Sequence of the second protein:
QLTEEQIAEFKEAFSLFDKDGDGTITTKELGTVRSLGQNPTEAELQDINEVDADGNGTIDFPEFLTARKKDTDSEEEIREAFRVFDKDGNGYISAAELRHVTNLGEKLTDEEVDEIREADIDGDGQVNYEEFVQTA

Residue-level contacts at the interface:
Residue L39 in the second protein interacts with residue M19 in the first protein (closest heavy-atom distance 3.2 Å).
Residue T79 in the second protein interacts with residue S17 in the first protein (closest heavy-atom distance 4.7 Å).
Residue L18 in the second protein interacts with residue V12 in the first protein (closest heavy-atom distance 4.3 Å).
Residue F141 in the second protein interacts with residue F5 in the first protein (closest heavy-atom distance 4.1 Å).
Residue F141 in the second protein is in contact with residue A9 in the first protein (closest heavy-atom distance 4.0 Å).
Residue A88 in the second protein is in contact with residue V12 in the first protein (closest heavy-atom distance 4.2 Å).
Residue E7 in the second protein is in contact with residue K6 in the first protein (closest heavy-atom distance 3.3 Å).
Residue E84 in the second protein contacts residue S17 in the first protein (closest heavy-atom distance 3.5 Å).
Residue E11 in the second protein contacts residue K6 in the first protein (closest heavy-atom distance 4.1 Å).
Residue E11 in the second protein contacts residue I14 in the first protein (closest heavy-atom distance 4.1 Å).
Residue V91 in the second protein is in contact with residue V12 in the first protein (closest heavy-atom distance 3.9 Å).
Residue K75 in the second protein contacts residue L18 in the first protein (closest heavy-atom distance 3.3 Å).
Residue A88 in the second protein interacts with residue A9 in the first protein (closest heavy-atom distance 4.4 Å).
Residue E11 in the second protein interacts with residue N10 in the first protein (closest heavy-atom distance 3.0 Å).
Residue A10 in the second protein interacts with residue E7 in the first protein (closest heavy-atom distance 3.9 Å).
Residue Q41 in the second protein interacts with residue L18 in the first protein (closest heavy-atom distance 4.8 Å).
Residue A15 in the second protein interacts with residue A11 in the first protein (closest heavy-atom distance 3.6 Å).
Residue F68 in the second protein interacts with residue I14 in the first protein (closest heavy-atom distance 4.5 Å).
Residue V35 in the second protein interacts with residue S15 in the first protein (closest heavy-atom distance 4.5 Å).
Residue E14 in the second protein contacts residue K3 in the first protein (closest heavy-atom distance 3.7 Å).
Residue F92 in the second protein is in contact with residue V12 in the first protein (closest heavy-atom distance 3.6 Å).
Residue E127 in the second protein is in contact with residue F5 in the first protein (closest heavy-atom distance 3.0 Å).
Residue E114 in the second protein is in contact with residue V8 in the first protein (closest heavy-atom distance 4.7 Å).
Residue L18 in the second protein is in contact with residue S15 in the first protein (closest heavy-atom distance 4.2 Å).
Residue K75 in the second protein interacts with residue S17 in the first protein (closest heavy-atom distance 3.8 Å).
Residue E14 in the second protein interacts with residue E7 in the first protein (closest heavy-atom distance 4.2 Å).
Residue L112 in the second protein interacts with residue V12 in the first protein (closest heavy-atom distance 3.7 Å).
Residue V136 in the second protein interacts with residue F5 in the first protein (closest heavy-atom distance 4.0 Å).
Residue F92 in the second protein contacts residue F5 in the first protein (closest heavy-atom distance 4.2 Å).
Residue Q41 in the second protein is in contact with residue M19 in the first protein (closest heavy-atom distance 3.4 Å).
Residue I100 in the second protein contacts residue F5 in the first protein (closest heavy-atom distance 4.4 Å).
Residue E14 in the second protein is in contact with residue A11 in the first protein (closest heavy-atom distance 3.4 Å).
Residue E114 in the second protein contacts residue K3 in the first protein (closest heavy-atom distance 4.6 Å).
Residue A147 in the second protein is in contact with residue K6 in the first protein (closest heavy-atom distance 3.8 Å).
Residue F19 in the second protein is in contact with residue S15 in the first protein (closest heavy-atom distance 3.2 Å).
Residue E127 in the second protein contacts residue K6 in the first protein (closest heavy-atom distance 4.8 Å).
Residue L32 in the second protein contacts residue L18 in the first protein (closest heavy-atom distance 3.9 Å).
Residue L39 in the second protein interacts with residue S15 in the first protein (closest heavy-atom distance 3.6 Å).
Residue E11 in the second protein contacts residue A11 in the first protein (closest heavy-atom distance 3.9 Å).
Residue E87 in the second protein is in contact with residue M19 in the first protein (closest heavy-atom distance 3.0 Å).
Residue A15 in the second protein is in contact with residue I14 in the first protein (closest heavy-atom distance 4.0 Å).
Residue F19 in the second protein is in contact with residue L18 in the first protein (closest heavy-atom distance 3.5 Å).
Residue E14 in the second protein is in contact with residue V8 in the first protein (closest heavy-atom distance 4.0 Å).
Residue A88 in the second protein contacts residue K13 in the first protein (closest heavy-atom distance 4.1 Å).
Residue E87 in the second protein interacts with residue A16 in the first protein (closest heavy-atom distance 3.6 Å).
Residue I125 in the second protein is in contact with residue F5 in the first protein (closest heavy-atom distance 4.5 Å).
Residue E127 in the second protein is in contact with residue T4 in the first protein (closest heavy-atom distance 3.4 Å).
Residue A128 in the second protein is in contact with residue F5 in the first protein (closest heavy-atom distance 3.8 Å).
Residue L105 in the second protein contacts residue F5 in the first protein (closest heavy-atom distance 3.8 Å).
Residue F12 in the second protein is in contact with residue I14 in the first protein (closest heavy-atom distance 3.7 Å).
Residue F92 in the second protein interacts with residue A9 in the first protein (closest heavy-atom distance 3.8 Å).
Residue E120 in the second protein interacts with residue K2 in the first protein (closest heavy-atom distance 3.7 Å).
Residue L39 in the second protein is in contact with residue A16 in the first protein (closest heavy-atom distance 3.6 Å).
Residue S81 in the second protein is in contact with residue K13 in the first protein (closest heavy-atom distance 4.4 Å).
Residue E11 in the second protein contacts residue E7 in the first protein (closest heavy-atom distance 4.1 Å).
Residue A15 in the second protein is in contact with residue S15 in the first protein (closest heavy-atom distance 4.0 Å).
Residue L18 in the second protein contacts residue A11 in the first protein (closest heavy-atom distance 4.1 Å).
Residue I85 in the second protein interacts with residue K13 in the first protein (closest heavy-atom distance 4.2 Å).
Residue F92 in the second protein contacts residue V8 in the first protein (closest heavy-atom distance 4.3 Å).
Residue E84 in the second protein contacts residue K13 in the first protein (closest heavy-atom distance 3.7 Å).

Sequence of the first protein:
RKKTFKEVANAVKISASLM

The following describes two proteins that form a bound complex.